The following describes two proteins that form a bound complex.

Sequence of chain B:
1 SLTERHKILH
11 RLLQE

Contacts between the two chains:
Residue S156 in chain A is in contact with residue L2 in chain B (closest heavy-atom distance 3.5 Å).
Residue Q154 in chain A interacts with residue L13 in chain B (closest heavy-atom distance 3.7 Å).
Residue I155 in chain A interacts with residue T3 in chain B (closest heavy-atom distance 4.1 Å).
Residue I137 in chain A contacts residue L13 in chain B (closest heavy-atom distance 4.0 Å).
Residue I155 in chain A interacts with residue L13 in chain B (closest heavy-atom distance 3.8 Å).
Residue L158 in chain A interacts with residue L9 in chain B (closest heavy-atom distance 3.8 Å).
Residue I151 in chain A contacts residue L13 in chain B (closest heavy-atom distance 4.0 Å).
Residue I155 in chain A is in contact with residue L9 in chain B (closest heavy-atom distance 3.8 Å).
Residue I155 in chain A interacts with residue H6 in chain B (closest heavy-atom distance 4.0 Å).
Residue E309 in chain A interacts with residue L9 in chain B (closest heavy-atom distance 2.9 Å).
Residue L306 in chain A interacts with residue I8 in chain B (closest heavy-atom distance 4.0 Å).
Residue E152 in chain A is in contact with residue L2 in chain B (closest heavy-atom distance 3.3 Å).
Residue E309 in chain A interacts with residue I8 in chain B (closest heavy-atom distance 2.8 Å).
Residue L158 in chain A contacts residue L13 in chain B (closest heavy-atom distance 3.6 Å).
Residue E309 in chain A interacts with residue R5 in chain B (closest heavy-atom distance 4.0 Å).
Residue L306 in chain A contacts residue L12 in chain B (closest heavy-atom distance 4.2 Å).
Residue L306 in chain A interacts with residue L9 in chain B (closest heavy-atom distance 4.6 Å).
Residue K134 in chain A interacts with residue L12 in chain B (closest heavy-atom distance 3.7 Å).
Residue K141 in chain A contacts residue L13 in chain B (closest heavy-atom distance 3.7 Å).
Residue E309 in chain A is in contact with residue H6 in chain B (closest heavy-atom distance 3.2 Å).
Residue P305 in chain A contacts residue I8 in chain B (closest heavy-atom distance 3.5 Å).
Residue I151 in chain A is in contact with residue Q14 in chain B (closest heavy-atom distance 3.3 Å).
Residue L310 in chain A is in contact with residue L9 in chain B (closest heavy-atom distance 4.1 Å).
Residue K141 in chain A interacts with residue E15 in chain B (closest heavy-atom distance 3.0 Å).
Residue I155 in chain A contacts residue L2 in chain B (closest heavy-atom distance 4.0 Å).
Residue K159 in chain A contacts residue H6 in chain B (closest heavy-atom distance 3.2 Å).
Residue E309 in chain A interacts with residue H10 in chain B (closest heavy-atom distance 4.8 Å).
Residue I151 in chain A interacts with residue H10 in chain B (closest heavy-atom distance 4.1 Å).
Residue F146 in chain A interacts with residue L13 in chain B (closest heavy-atom distance 4.0 Å).
Residue I151 in chain A is in contact with residue T3 in chain B (closest heavy-atom distance 4.2 Å).
Residue I155 in chain A is in contact with residue H10 in chain B (closest heavy-atom distance 4.7 Å).
Residue I137 in chain A contacts residue L12 in chain B (closest heavy-atom distance 3.9 Å).
Residue K159 in chain A interacts with residue L9 in chain B (closest heavy-atom distance 4.2 Å).
Residue K141 in chain A contacts residue L12 in chain B (closest heavy-atom distance 2.8 Å).
Residue I137 in chain A is in contact with residue L9 in chain B (closest heavy-atom distance 3.9 Å).
Residue E309 in chain A interacts with residue K7 in chain B (closest heavy-atom distance 3.3 Å).
Residue L310 in chain A is in contact with residue H6 in chain B (closest heavy-atom distance 4.8 Å).

Sequence of chain A:
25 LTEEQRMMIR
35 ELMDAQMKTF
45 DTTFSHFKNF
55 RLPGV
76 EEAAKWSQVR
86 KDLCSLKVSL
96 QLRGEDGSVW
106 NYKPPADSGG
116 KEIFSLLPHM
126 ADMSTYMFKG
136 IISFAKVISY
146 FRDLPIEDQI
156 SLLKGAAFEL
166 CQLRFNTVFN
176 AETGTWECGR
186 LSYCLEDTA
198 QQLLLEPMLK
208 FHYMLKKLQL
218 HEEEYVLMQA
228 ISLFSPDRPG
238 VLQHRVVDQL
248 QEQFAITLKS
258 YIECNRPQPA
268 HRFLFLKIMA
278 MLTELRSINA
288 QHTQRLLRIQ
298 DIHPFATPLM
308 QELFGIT